Contacts between the two chains:
Residue L175 in protein 1 interacts with residue T149 in protein 2 (closest heavy-atom distance 3.7 Å).
Residue E125 in protein 1 is in contact with residue T149 in protein 2 (closest heavy-atom distance 4.0 Å).
Residue Q168 in protein 1 contacts residue R74 in protein 2 (closest heavy-atom distance 4.0 Å).
Residue F164 in protein 1 interacts with residue G132 in protein 2 (closest heavy-atom distance 3.9 Å).
Residue R160 in protein 1 is in contact with residue F137 in protein 2 (closest heavy-atom distance 3.8 Å).
Residue R152 in protein 1 is in contact with residue K140 in protein 2 (closest heavy-atom distance 4.7 Å).
Residue R160 in protein 1 interacts with residue F124 in protein 2 (closest heavy-atom distance 3.9 Å).
Residue V178 in protein 1 is in contact with residue T149 in protein 2 (closest heavy-atom distance 4.1 Å).
Residue F164 in protein 1 interacts with residue F131 in protein 2 (closest heavy-atom distance 3.5 Å).
Residue T163 in protein 1 contacts residue D134 in protein 2 (closest heavy-atom distance 4.7 Å).
Residue D124 in protein 1 is in contact with residue T147 in protein 2 (closest heavy-atom distance 3.5 Å).
Residue Q168 in protein 1 contacts residue L130 in protein 2 (closest heavy-atom distance 3.3 Å).
Residue A171 in protein 1 contacts residue L130 in protein 2 (closest heavy-atom distance 4.0 Å).
Residue Q128 in protein 1 is in contact with residue D128 in protein 2 (closest heavy-atom distance 3.8 Å).
Residue T163 in protein 1 contacts residue G132 in protein 2 (closest heavy-atom distance 4.7 Å).
Residue P127 in protein 1 is in contact with residue F124 in protein 2 (closest heavy-atom distance 4.7 Å).
Residue D124 in protein 1 interacts with residue R144 in protein 2 (closest heavy-atom distance 3.6 Å).
Residue H126 in protein 1 is in contact with residue R144 in protein 2 (closest heavy-atom distance 3.5 Å).
Residue Q128 in protein 1 contacts residue F131 in protein 2 (closest heavy-atom distance 3.2 Å).
Residue V167 in protein 1 contacts residue F131 in protein 2 (closest heavy-atom distance 3.6 Å).
Residue D156 in protein 1 contacts residue F137 in protein 2 (closest heavy-atom distance 4.0 Å).
Residue D124 in protein 1 interacts with residue E150 in protein 2 (closest heavy-atom distance 4.7 Å).
Residue I129 in protein 1 contacts residue T149 in protein 2 (closest heavy-atom distance 3.5 Å).
Residue V178 in protein 1 contacts residue R152 in protein 2 (closest heavy-atom distance 3.4 Å).
Residue A170 in protein 1 is in contact with residue R156 in protein 2 (closest heavy-atom distance 3.9 Å).
Residue R160 in protein 1 is in contact with residue P138 in protein 2 (closest heavy-atom distance 4.2 Å).
Residue G166 in protein 1 is in contact with residue L130 in protein 2 (closest heavy-atom distance 4.7 Å).
Residue V167 in protein 1 contacts residue L130 in protein 2 (closest heavy-atom distance 4.0 Å).
Residue H126 in protein 1 interacts with residue V127 in protein 2 (closest heavy-atom distance 3.5 Å).
Residue Q168 in protein 1 contacts residue L73 in protein 2 (closest heavy-atom distance 4.2 Å).
Residue H126 in protein 1 is in contact with residue F124 in protein 2 (closest heavy-atom distance 3.0 Å).
Residue E125 in protein 1 interacts with residue T147 in protein 2 (closest heavy-atom distance 2.6 Å).
Residue E177 in protein 1 is in contact with residue R152 in protein 2 (closest heavy-atom distance 2.4 Å).
Residue G165 in protein 1 contacts residue G132 in protein 2 (closest heavy-atom distance 3.1 Å).
Residue T132 in protein 1 interacts with residue F131 in protein 2 (closest heavy-atom distance 3.8 Å).
Residue Q128 in protein 1 is in contact with residue G133 in protein 2 (closest heavy-atom distance 3.4 Å).
Residue L175 in protein 1 interacts with residue F131 in protein 2 (closest heavy-atom distance 4.4 Å).
Residue R160 in protein 1 is in contact with residue D128 in protein 2 (closest heavy-atom distance 2.6 Å).
Residue G166 in protein 1 contacts residue G132 in protein 2 (closest heavy-atom distance 3.2 Å).
Residue G166 in protein 1 interacts with residue F131 in protein 2 (closest heavy-atom distance 4.6 Å).
Residue A171 in protein 1 interacts with residue F131 in protein 2 (closest heavy-atom distance 3.6 Å).
Residue L159 in protein 1 is in contact with residue F137 in protein 2 (closest heavy-atom distance 3.3 Å).
Residue H126 in protein 1 contacts residue D128 in protein 2 (closest heavy-atom distance 4.2 Å).
Residue E174 in protein 1 interacts with residue R152 in protein 2 (closest heavy-atom distance 3.4 Å).
Residue Q168 in protein 1 contacts residue L72 in protein 2 (closest heavy-atom distance 3.1 Å).
Residue E174 in protein 1 interacts with residue R156 in protein 2 (closest heavy-atom distance 2.5 Å).
Residue E125 in protein 1 is in contact with residue R144 in protein 2 (closest heavy-atom distance 4.5 Å).
Residue V167 in protein 1 contacts residue G132 in protein 2 (closest heavy-atom distance 4.0 Å).
Residue L172 in protein 1 contacts residue F131 in protein 2 (closest heavy-atom distance 4.4 Å).
Residue Q128 in protein 1 contacts residue V127 in protein 2 (closest heavy-atom distance 4.8 Å).
Residue V178 in protein 1 interacts with residue H148 in protein 2 (closest heavy-atom distance 3.7 Å).
Residue E174 in protein 1 contacts residue V153 in protein 2 (closest heavy-atom distance 4.6 Å).
Residue H126 in protein 1 is in contact with residue E150 in protein 2 (closest heavy-atom distance 4.0 Å).
Residue P127 in protein 1 is in contact with residue R144 in protein 2 (closest heavy-atom distance 3.9 Å).
Residue A171 in protein 1 is in contact with residue R156 in protein 2 (closest heavy-atom distance 4.2 Å).
Residue T163 in protein 1 interacts with residue F137 in protein 2 (closest heavy-atom distance 3.5 Å).
Residue E125 in protein 1 is in contact with residue E150 in protein 2 (closest heavy-atom distance 4.8 Å).
Residue I129 in protein 1 interacts with residue F131 in protein 2 (closest heavy-atom distance 3.5 Å).
Residue I129 in protein 1 is in contact with residue V127 in protein 2 (closest heavy-atom distance 4.6 Å).
Residue Q128 in protein 1 contacts residue G132 in protein 2 (closest heavy-atom distance 4.0 Å).

Sequence of protein 2:
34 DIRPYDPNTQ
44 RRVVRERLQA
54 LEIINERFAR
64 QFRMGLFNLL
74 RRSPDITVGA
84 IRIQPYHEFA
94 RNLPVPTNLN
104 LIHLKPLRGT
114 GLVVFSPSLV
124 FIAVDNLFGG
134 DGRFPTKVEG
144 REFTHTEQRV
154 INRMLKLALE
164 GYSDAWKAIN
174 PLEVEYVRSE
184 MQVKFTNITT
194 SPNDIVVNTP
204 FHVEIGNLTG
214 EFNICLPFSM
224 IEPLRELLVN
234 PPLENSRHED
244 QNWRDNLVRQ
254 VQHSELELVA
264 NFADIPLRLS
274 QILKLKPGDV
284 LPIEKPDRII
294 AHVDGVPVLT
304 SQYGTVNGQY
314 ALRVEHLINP

These two protein chains interact to form a complex.

Sequence of protein 1:
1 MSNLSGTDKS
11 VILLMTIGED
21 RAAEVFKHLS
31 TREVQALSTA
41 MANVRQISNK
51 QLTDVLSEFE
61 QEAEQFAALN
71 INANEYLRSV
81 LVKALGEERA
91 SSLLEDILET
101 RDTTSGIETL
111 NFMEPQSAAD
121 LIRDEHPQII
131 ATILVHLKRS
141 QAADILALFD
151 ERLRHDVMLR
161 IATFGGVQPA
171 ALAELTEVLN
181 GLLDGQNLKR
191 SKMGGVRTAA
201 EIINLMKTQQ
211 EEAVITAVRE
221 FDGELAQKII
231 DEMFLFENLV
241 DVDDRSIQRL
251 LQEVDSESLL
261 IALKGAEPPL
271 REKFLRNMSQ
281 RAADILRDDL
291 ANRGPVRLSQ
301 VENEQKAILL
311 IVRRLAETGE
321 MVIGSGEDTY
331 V